Sequence of the second protein:
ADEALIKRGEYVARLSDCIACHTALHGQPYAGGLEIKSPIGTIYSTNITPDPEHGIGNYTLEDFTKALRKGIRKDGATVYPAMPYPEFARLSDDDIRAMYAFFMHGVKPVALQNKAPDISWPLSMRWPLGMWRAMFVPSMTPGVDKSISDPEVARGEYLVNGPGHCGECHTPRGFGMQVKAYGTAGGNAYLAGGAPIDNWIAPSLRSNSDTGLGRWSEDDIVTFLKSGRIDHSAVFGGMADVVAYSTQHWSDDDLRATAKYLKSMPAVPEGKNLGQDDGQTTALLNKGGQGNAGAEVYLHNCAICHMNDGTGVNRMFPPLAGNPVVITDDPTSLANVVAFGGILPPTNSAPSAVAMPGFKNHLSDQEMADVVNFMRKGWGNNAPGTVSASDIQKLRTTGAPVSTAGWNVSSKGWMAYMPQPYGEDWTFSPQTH

Sequence of the first protein:
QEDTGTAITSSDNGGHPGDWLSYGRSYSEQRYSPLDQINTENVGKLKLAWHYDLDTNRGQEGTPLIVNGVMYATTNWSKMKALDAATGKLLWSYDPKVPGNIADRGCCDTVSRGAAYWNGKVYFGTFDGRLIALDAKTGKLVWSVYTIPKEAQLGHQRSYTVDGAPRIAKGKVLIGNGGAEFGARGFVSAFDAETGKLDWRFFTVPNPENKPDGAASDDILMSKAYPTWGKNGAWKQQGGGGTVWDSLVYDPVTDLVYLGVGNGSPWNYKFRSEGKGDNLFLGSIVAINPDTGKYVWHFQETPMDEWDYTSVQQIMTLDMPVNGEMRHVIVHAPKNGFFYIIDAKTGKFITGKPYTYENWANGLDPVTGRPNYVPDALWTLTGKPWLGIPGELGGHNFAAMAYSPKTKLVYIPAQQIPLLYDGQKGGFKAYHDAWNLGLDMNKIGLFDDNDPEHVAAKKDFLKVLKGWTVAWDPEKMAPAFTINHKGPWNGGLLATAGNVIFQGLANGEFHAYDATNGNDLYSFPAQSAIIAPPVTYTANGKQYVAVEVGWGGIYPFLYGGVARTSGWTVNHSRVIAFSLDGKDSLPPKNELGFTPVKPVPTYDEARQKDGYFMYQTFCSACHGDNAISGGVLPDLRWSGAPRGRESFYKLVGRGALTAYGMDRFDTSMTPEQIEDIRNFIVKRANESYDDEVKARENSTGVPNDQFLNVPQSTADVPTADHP

Contacts between the two chains:
Residue K623 in the first protein interacts with residue K450 in the second protein (closest heavy-atom distance 3.4 Å).
Residue A693 in the first protein is in contact with residue P457 in the second protein (closest heavy-atom distance 3.7 Å).
Residue N135 in the first protein is in contact with residue Y460 in the second protein (closest heavy-atom distance 3.2 Å).
Residue K684 in the first protein is in contact with residue I342 in the second protein (closest heavy-atom distance 3.5 Å).
Residue S681 in the first protein interacts with residue M345 in the second protein (closest heavy-atom distance 3.6 Å).
Residue V631 in the first protein is in contact with residue R353 in the second protein (closest heavy-atom distance 3.7 Å).
Residue R688 in the first protein interacts with residue I342 in the second protein (closest heavy-atom distance 3.7 Å).
Residue Y694 in the first protein is in contact with residue V392 in the second protein (closest heavy-atom distance 3.7 Å).
Residue P668 in the first protein interacts with residue S390 in the second protein (closest heavy-atom distance 3.7 Å).
Residue R688 in the first protein interacts with residue F466 in the second protein (closest heavy-atom distance 3.7 Å).
Residue L626 in the first protein interacts with residue N386 in the second protein (closest heavy-atom distance 3.6 Å).
Residue D89 in the first protein interacts with residue Y455 in the second protein (closest heavy-atom distance 3.1 Å).
Residue G674 in the first protein interacts with residue V351 in the second protein (closest heavy-atom distance 3.6 Å).
Residue L88 in the first protein interacts with residue M453 in the second protein (closest heavy-atom distance 3.3 Å).
Residue G674 in the first protein contacts residue N352 in the second protein (closest heavy-atom distance 3.7 Å).
Residue K684 in the first protein contacts residue A341 in the second protein (closest heavy-atom distance 3.2 Å).
Residue Y694 in the first protein contacts residue A391 in the second protein (closest heavy-atom distance 3.2 Å).
Residue W672 in the first protein contacts residue R353 in the second protein (closest heavy-atom distance 2.3 Å).
Residue T90 in the first protein is in contact with residue Y455 in the second protein (closest heavy-atom distance 3.7 Å).
Residue G674 in the first protein contacts residue R353 in the second protein (closest heavy-atom distance 3.8 Å).
Residue V132 in the first protein interacts with residue P459 in the second protein (closest heavy-atom distance 3.7 Å).
Residue Y694 in the first protein contacts residue P457 in the second protein (closest heavy-atom distance 3.5 Å).
Residue R688 in the first protein is in contact with residue Q469 in the second protein (closest heavy-atom distance 3.3 Å).
Residue T692 in the first protein contacts residue W464 in the second protein (closest heavy-atom distance 3.2 Å).
Residue A675 in the first protein contacts residue V351 in the second protein (closest heavy-atom distance 3.5 Å).
Residue V132 in the first protein interacts with residue Q458 in the second protein (closest heavy-atom distance 2.8 Å).
Residue T629 in the first protein contacts residue N386 in the second protein (closest heavy-atom distance 3.1 Å).
Residue P622 in the first protein contacts residue K450 in the second protein (closest heavy-atom distance 3.9 Å).
Residue G689 in the first protein contacts residue W464 in the second protein (closest heavy-atom distance 3.1 Å).
Residue L685 in the first protein interacts with residue V351 in the second protein (closest heavy-atom distance 3.8 Å).
Residue N624 in the first protein is in contact with residue K450 in the second protein (closest heavy-atom distance 2.9 Å).
Residue E680 in the first protein interacts with residue N346 in the second protein (closest heavy-atom distance 2.8 Å).
Residue K684 in the first protein interacts with residue N346 in the second protein (closest heavy-atom distance 3.0 Å).
Residue E680 in the first protein contacts residue M345 in the second protein (closest heavy-atom distance 3.7 Å).
Residue A693 in the first protein is in contact with residue Q458 in the second protein (closest heavy-atom distance 2.8 Å).
Residue R688 in the first protein is in contact with residue W464 in the second protein (closest heavy-atom distance 3.6 Å).
Residue N605 in the first protein contacts residue W452 in the second protein (closest heavy-atom distance 3.1 Å).
Residue W111 in the first protein contacts residue Q458 in the second protein (closest heavy-atom distance 3.6 Å).
Residue G134 in the first protein is in contact with residue P459 in the second protein (closest heavy-atom distance 2.7 Å).
Residue P133 in the first protein interacts with residue P459 in the second protein (closest heavy-atom distance 3.4 Å).
Residue N91 in the first protein interacts with residue Y455 in the second protein (closest heavy-atom distance 3.4 Å).
Residue Y694 in the first protein interacts with residue I381 in the second protein (closest heavy-atom distance 3.8 Å).
Residue Y694 in the first protein contacts residue M456 in the second protein (closest heavy-atom distance 3.7 Å).
Residue F628 in the first protein interacts with residue P389 in the second protein (closest heavy-atom distance 3.5 Å).
Residue K623 in the first protein interacts with residue S449 in the second protein (closest heavy-atom distance 3.1 Å).
Residue K131 in the first protein is in contact with residue P459 in the second protein (closest heavy-atom distance 3.4 Å).
Residue D89 in the first protein is in contact with residue M453 in the second protein (closest heavy-atom distance 3.9 Å).
Residue Y694 in the first protein is in contact with residue A393 in the second protein (closest heavy-atom distance 3.5 Å).
Residue L691 in the first protein is in contact with residue M354 in the second protein (closest heavy-atom distance 3.7 Å).
Residue R677 in the first protein contacts residue N352 in the second protein (closest heavy-atom distance 3.6 Å).
Residue N624 in the first protein interacts with residue N386 in the second protein (closest heavy-atom distance 2.7 Å).
Residue G627 in the first protein contacts residue N386 in the second protein (closest heavy-atom distance 2.8 Å).
Residue F628 in the first protein interacts with residue W452 in the second protein (closest heavy-atom distance 3.6 Å).
Residue K684 in the first protein interacts with residue M345 in the second protein (closest heavy-atom distance 3.6 Å).
Residue P668 in the first protein is in contact with residue P389 in the second protein (closest heavy-atom distance 3.7 Å).
Residue K623 in the first protein is in contact with residue G451 in the second protein (closest heavy-atom distance 2.9 Å).
Residue F628 in the first protein is in contact with residue N386 in the second protein (closest heavy-atom distance 3.4 Å).
Residue Y694 in the first protein interacts with residue Y455 in the second protein (closest heavy-atom distance 2.5 Å).
Residue A693 in the first protein is in contact with residue Y460 in the second protein (closest heavy-atom distance 3.6 Å).
Residue L685 in the first protein is in contact with residue M354 in the second protein (closest heavy-atom distance 3.5 Å).

These two protein chains interact to form a complex.